This data describes a binding interaction between two proteins.

Contacts between the two chains:
Residue M5 in protein 1 interacts with residue M1 in protein 2 (closest heavy-atom distance 3.3 Å).
Residue Q70 in protein 1 is in contact with residue I3 in protein 2 (closest heavy-atom distance 4.8 Å).
Residue Q155 in protein 1 interacts with residue W7 in protein 2 (closest heavy-atom distance 2.6 Å).
Residue W147 in protein 1 is in contact with residue W7 in protein 2 (closest heavy-atom distance 3.2 Å).
Residue A152 in protein 1 is in contact with residue W7 in protein 2 (closest heavy-atom distance 3.3 Å).
Residue D116 in protein 1 interacts with residue K9 in protein 2 (closest heavy-atom distance 3.2 Å).
Residue Y7 in protein 1 is in contact with residue M1 in protein 2 (closest heavy-atom distance 2.8 Å).
Residue R114 in protein 1 is in contact with residue W7 in protein 2 (closest heavy-atom distance 3.5 Å).
Residue W147 in protein 1 contacts residue G8 in protein 2 (closest heavy-atom distance 2.8 Å).
Residue K146 in protein 1 is in contact with residue K9 in protein 2 (closest heavy-atom distance 3.3 Å).
Residue Y159 in protein 1 interacts with residue I3 in protein 2 (closest heavy-atom distance 3.6 Å).
Residue D77 in protein 1 is in contact with residue G8 in protein 2 (closest heavy-atom distance 3.4 Å).
Residue Y123 in protein 1 contacts residue K9 in protein 2 (closest heavy-atom distance 4.3 Å).
Residue V67 in protein 1 contacts residue L2 in protein 2 (closest heavy-atom distance 3.0 Å).
Residue R163 in protein 1 is in contact with residue Y4 in protein 2 (closest heavy-atom distance 4.0 Å).
Residue Q70 in protein 1 interacts with residue M6 in protein 2 (closest heavy-atom distance 3.6 Å).
Residue T73 in protein 1 interacts with residue M6 in protein 2 (closest heavy-atom distance 3.4 Å).
Residue Q155 in protein 1 contacts residue S5 in protein 2 (closest heavy-atom distance 3.5 Å).
Residue W147 in protein 1 is in contact with residue K9 in protein 2 (closest heavy-atom distance 3.7 Å).
Residue N66 in protein 1 is in contact with residue M6 in protein 2 (closest heavy-atom distance 3.6 Å).
Residue Y59 in protein 1 contacts residue M1 in protein 2 (closest heavy-atom distance 3.6 Å).
Residue K146 in protein 1 is in contact with residue G8 in protein 2 (closest heavy-atom distance 4.5 Å).
Residue Y7 in protein 1 interacts with residue L2 in protein 2 (closest heavy-atom distance 3.4 Å).
Residue H151 in protein 1 contacts residue W7 in protein 2 (closest heavy-atom distance 4.8 Å).
Residue Y159 in protein 1 is in contact with residue M1 in protein 2 (closest heavy-atom distance 2.5 Å).
Residue Y159 in protein 1 is in contact with residue L2 in protein 2 (closest heavy-atom distance 3.8 Å).
Residue I142 in protein 1 contacts residue K9 in protein 2 (closest heavy-atom distance 4.7 Å).
Residue R114 in protein 1 contacts residue I3 in protein 2 (closest heavy-atom distance 4.8 Å).
Residue T73 in protein 1 is in contact with residue G8 in protein 2 (closest heavy-atom distance 4.4 Å).
Residue R163 in protein 1 is in contact with residue I3 in protein 2 (closest heavy-atom distance 4.2 Å).
Residue R114 in protein 1 interacts with residue K9 in protein 2 (closest heavy-atom distance 4.7 Å).
Residue T80 in protein 1 interacts with residue K9 in protein 2 (closest heavy-atom distance 3.4 Å).
Residue A150 in protein 1 contacts residue W7 in protein 2 (closest heavy-atom distance 3.9 Å).
Residue L81 in protein 1 is in contact with residue K9 in protein 2 (closest heavy-atom distance 4.0 Å).
Residue N66 in protein 1 contacts residue I3 in protein 2 (closest heavy-atom distance 4.4 Å).
Residue E63 in protein 1 interacts with residue M1 in protein 2 (closest heavy-atom distance 3.6 Å).
Residue Q155 in protein 1 is in contact with residue I3 in protein 2 (closest heavy-atom distance 4.2 Å).
Residue N66 in protein 1 contacts residue L2 in protein 2 (closest heavy-atom distance 3.4 Å).
Residue D77 in protein 1 is in contact with residue W7 in protein 2 (closest heavy-atom distance 4.3 Å).
Residue Y171 in protein 1 is in contact with residue M1 in protein 2 (closest heavy-atom distance 2.9 Å).
Residue R163 in protein 1 is in contact with residue M1 in protein 2 (closest heavy-atom distance 2.7 Å).
Residue Q62 in protein 1 is in contact with residue M1 in protein 2 (closest heavy-atom distance 3.3 Å).
Residue T73 in protein 1 interacts with residue W7 in protein 2 (closest heavy-atom distance 4.2 Å).
Residue Y84 in protein 1 is in contact with residue K9 in protein 2 (closest heavy-atom distance 3.0 Å).
Residue E63 in protein 1 is in contact with residue L2 in protein 2 (closest heavy-atom distance 3.1 Å).
Residue Y9 in protein 1 is in contact with residue L2 in protein 2 (closest heavy-atom distance 3.6 Å).
Residue Y99 in protein 1 is in contact with residue L2 in protein 2 (closest heavy-atom distance 3.3 Å).
Residue A69 in protein 1 is in contact with residue M6 in protein 2 (closest heavy-atom distance 3.6 Å).
Residue I97 in protein 1 is in contact with residue K9 in protein 2 (closest heavy-atom distance 3.8 Å).
Residue M45 in protein 1 is in contact with residue L2 in protein 2 (closest heavy-atom distance 3.2 Å).
Residue D77 in protein 1 interacts with residue K9 in protein 2 (closest heavy-atom distance 2.7 Å).
Residue Y9 in protein 1 is in contact with residue I3 in protein 2 (closest heavy-atom distance 4.5 Å).
Residue T143 in protein 1 contacts residue K9 in protein 2 (closest heavy-atom distance 2.5 Å).
Residue N66 in protein 1 interacts with residue Y4 in protein 2 (closest heavy-atom distance 3.5 Å).
Residue I95 in protein 1 interacts with residue K9 in protein 2 (closest heavy-atom distance 4.2 Å).
Residue Q156 in protein 1 contacts residue W7 in protein 2 (closest heavy-atom distance 3.9 Å).
Residue Q156 in protein 1 contacts residue I3 in protein 2 (closest heavy-atom distance 3.3 Å).
Residue R163 in protein 1 contacts residue L2 in protein 2 (closest heavy-atom distance 3.1 Å).
Residue W167 in protein 1 interacts with residue M1 in protein 2 (closest heavy-atom distance 3.8 Å).
Residue Y99 in protein 1 contacts residue I3 in protein 2 (closest heavy-atom distance 3.1 Å).

Sequence of protein 2:
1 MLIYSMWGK

Sequence of protein 1:
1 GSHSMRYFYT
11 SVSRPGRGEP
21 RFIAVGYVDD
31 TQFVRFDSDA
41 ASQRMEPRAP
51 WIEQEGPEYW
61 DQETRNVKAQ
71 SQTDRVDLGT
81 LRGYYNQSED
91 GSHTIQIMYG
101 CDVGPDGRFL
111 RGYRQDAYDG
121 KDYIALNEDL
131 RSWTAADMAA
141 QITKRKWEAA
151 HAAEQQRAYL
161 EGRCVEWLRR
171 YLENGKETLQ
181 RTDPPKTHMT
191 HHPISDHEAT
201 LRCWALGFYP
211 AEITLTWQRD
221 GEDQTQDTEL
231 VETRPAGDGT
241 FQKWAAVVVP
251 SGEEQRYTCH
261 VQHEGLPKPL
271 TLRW